Sequence of protein 1:
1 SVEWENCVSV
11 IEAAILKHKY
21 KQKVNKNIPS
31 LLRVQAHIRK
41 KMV

This data describes a binding interaction between two proteins.

Interface contacts:
Residue I74 in protein 2 interacts with residue I11 in protein 1 (closest heavy-atom distance 3.8 Å).
Residue T100 in protein 2 is in contact with residue E12 in protein 1 (closest heavy-atom distance 3.8 Å).
Residue L131 in protein 2 contacts residue I11 in protein 1 (closest heavy-atom distance 4.2 Å).
Residue E31 in protein 2 interacts with residue A13 in protein 1 (closest heavy-atom distance 3.4 Å).
Residue L98 in protein 2 is in contact with residue V8 in protein 1 (closest heavy-atom distance 4.2 Å).
Residue N76 in protein 2 contacts residue E3 in protein 1 (closest heavy-atom distance 4.0 Å).
Residue L16 in protein 2 interacts with residue Y20 in protein 1 (closest heavy-atom distance 3.9 Å).
Residue V77 in protein 2 is in contact with residue W4 in protein 1 (closest heavy-atom distance 3.5 Å).
Residue I135 in protein 2 is in contact with residue K17 in protein 1 (closest heavy-atom distance 4.0 Å).
Residue I113 in protein 2 interacts with residue H18 in protein 1 (closest heavy-atom distance 3.8 Å).
Residue F71 in protein 2 contacts residue V10 in protein 1 (closest heavy-atom distance 3.1 Å).
Residue L16 in protein 2 is in contact with residue K21 in protein 1 (closest heavy-atom distance 3.6 Å).
Residue T100 in protein 2 interacts with residue V8 in protein 1 (closest heavy-atom distance 4.1 Å).
Residue V77 in protein 2 interacts with residue C7 in protein 1 (closest heavy-atom distance 3.4 Å).
Residue E12 in protein 2 contacts residue K21 in protein 1 (closest heavy-atom distance 3.7 Å).
Residue F17 in protein 2 is in contact with residue A13 in protein 1 (closest heavy-atom distance 4.2 Å).
Residue L98 in protein 2 interacts with residue E5 in protein 1 (closest heavy-atom distance 4.1 Å).
Residue I135 in protein 2 interacts with residue K21 in protein 1 (closest heavy-atom distance 3.9 Å).
Residue D106 in protein 2 is in contact with residue I15 in protein 1 (closest heavy-atom distance 4.1 Å).
Residue L16 in protein 2 contacts residue V24 in protein 1 (closest heavy-atom distance 3.6 Å).
Residue I109 in protein 2 interacts with residue K19 in protein 1 (closest heavy-atom distance 3.8 Å).
Residue N34 in protein 2 is in contact with residue S9 in protein 1 (closest heavy-atom distance 3.6 Å).
Residue S35 in protein 2 is in contact with residue A14 in protein 1 (closest heavy-atom distance 3.9 Å).
Residue I74 in protein 2 contacts residue V10 in protein 1 (closest heavy-atom distance 4.0 Å).
Residue R101 in protein 2 contacts residue E12 in protein 1 (closest heavy-atom distance 3.0 Å).
Residue F17 in protein 2 interacts with residue L16 in protein 1 (closest heavy-atom distance 3.9 Å).
Residue V77 in protein 2 interacts with residue E3 in protein 1 (closest heavy-atom distance 3.1 Å).
Residue I74 in protein 2 interacts with residue C7 in protein 1 (closest heavy-atom distance 3.7 Å).
Residue S35 in protein 2 is in contact with residue K17 in protein 1 (closest heavy-atom distance 3.2 Å).
Residue F36 in protein 2 is in contact with residue K17 in protein 1 (closest heavy-atom distance 3.5 Å).
Residue I39 in protein 2 is in contact with residue V10 in protein 1 (closest heavy-atom distance 4.1 Å).
Residue I94 in protein 2 contacts residue W4 in protein 1 (closest heavy-atom distance 3.2 Å).
Residue N34 in protein 2 interacts with residue A13 in protein 1 (closest heavy-atom distance 3.5 Å).
Residue D99 in protein 2 interacts with residue E12 in protein 1 (closest heavy-atom distance 4.1 Å).
Residue I39 in protein 2 contacts residue N6 in protein 1 (closest heavy-atom distance 3.3 Å).
Residue F17 in protein 2 contacts residue K17 in protein 1 (closest heavy-atom distance 3.8 Å).
Residue H73 in protein 2 is in contact with residue C7 in protein 1 (closest heavy-atom distance 3.9 Å).
Residue L110 in protein 2 contacts residue I15 in protein 1 (closest heavy-atom distance 3.5 Å).
Residue L131 in protein 2 contacts residue A14 in protein 1 (closest heavy-atom distance 4.2 Å).
Residue R101 in protein 2 interacts with residue A13 in protein 1 (closest heavy-atom distance 4.1 Å).
Residue S134 in protein 2 contacts residue K21 in protein 1 (closest heavy-atom distance 3.0 Å).
Residue G37 in protein 2 interacts with residue V10 in protein 1 (closest heavy-atom distance 3.8 Å).
Residue K28 in protein 2 is in contact with residue Y20 in protein 1 (closest heavy-atom distance 2.4 Å).
Residue Q80 in protein 2 interacts with residue S1 in protein 1 (closest heavy-atom distance 3.0 Å).
Residue F71 in protein 2 interacts with residue A14 in protein 1 (closest heavy-atom distance 4.0 Å).
Residue D106 in protein 2 is in contact with residue K19 in protein 1 (closest heavy-atom distance 3.4 Å).
Residue M95 in protein 2 interacts with residue I11 in protein 1 (closest heavy-atom distance 4.1 Å).
Residue I109 in protein 2 contacts residue Q22 in protein 1 (closest heavy-atom distance 4.0 Å).
Residue Q80 in protein 2 contacts residue W4 in protein 1 (closest heavy-atom distance 3.6 Å).
Residue N81 in protein 2 is in contact with residue W4 in protein 1 (closest heavy-atom distance 3.8 Å).
Residue N34 in protein 2 contacts residue V10 in protein 1 (closest heavy-atom distance 3.7 Å).
Residue S35 in protein 2 contacts residue A13 in protein 1 (closest heavy-atom distance 3.3 Å).
Residue H73 in protein 2 interacts with residue N6 in protein 1 (closest heavy-atom distance 4.1 Å).
Residue E31 in protein 2 contacts residue L16 in protein 1 (closest heavy-atom distance 3.2 Å).
Residue I109 in protein 2 contacts residue H18 in protein 1 (closest heavy-atom distance 3.7 Å).
Residue A13 in protein 2 contacts residue K17 in protein 1 (closest heavy-atom distance 4.1 Å).
Residue Q80 in protein 2 is in contact with residue E3 in protein 1 (closest heavy-atom distance 3.8 Å).
Residue L110 in protein 2 contacts residue I11 in protein 1 (closest heavy-atom distance 4.0 Å).
Residue F17 in protein 2 is in contact with residue Y20 in protein 1 (closest heavy-atom distance 3.7 Å).
Residue R101 in protein 2 contacts residue L16 in protein 1 (closest heavy-atom distance 3.6 Å).

Sequence of protein 2:
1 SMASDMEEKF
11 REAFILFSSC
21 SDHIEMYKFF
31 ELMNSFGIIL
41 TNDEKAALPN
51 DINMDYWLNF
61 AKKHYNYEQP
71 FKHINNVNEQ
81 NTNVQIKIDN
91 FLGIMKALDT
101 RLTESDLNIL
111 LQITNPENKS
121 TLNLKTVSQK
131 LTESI